Sequence of chain A:
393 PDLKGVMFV

Interface contacts:
Residue V25 in chain B interacts with residue M399 in chain A (closest heavy-atom distance 3.9 Å).
Residue R29 in chain B interacts with residue V398 in chain A (closest heavy-atom distance 3.4 Å).
Residue S154 in chain B interacts with residue M399 in chain A (closest heavy-atom distance 4.2 Å).
Residue R169 in chain B interacts with residue V398 in chain A (closest heavy-atom distance 4.3 Å).
Residue A156 in chain B is in contact with residue M399 in chain A (closest heavy-atom distance 4.9 Å).
Residue R29 in chain B contacts residue L395 in chain A (closest heavy-atom distance 3.8 Å).
Residue E26 in chain B interacts with residue M399 in chain A (closest heavy-atom distance 4.2 Å).
Residue R21 in chain B interacts with residue F400 in chain A (closest heavy-atom distance 4.1 Å).
Residue R21 in chain B contacts residue M399 in chain A (closest heavy-atom distance 4.3 Å).
Residue L22 in chain B interacts with residue M399 in chain A (closest heavy-atom distance 4.2 Å).
Residue R169 in chain B interacts with residue L395 in chain A (closest heavy-atom distance 4.7 Å).
Residue K33 in chain B contacts residue L395 in chain A (closest heavy-atom distance 4.5 Å).
Residue E26 in chain B contacts residue L395 in chain A (closest heavy-atom distance 3.1 Å).
Residue E30 in chain B is in contact with residue L395 in chain A (closest heavy-atom distance 4.8 Å).
Residue R21 in chain B interacts with residue K396 in chain A (closest heavy-atom distance 3.8 Å).
Residue L158 in chain B contacts residue V398 in chain A (closest heavy-atom distance 4.4 Å).
Residue G20 in chain B is in contact with residue F400 in chain A (closest heavy-atom distance 4.5 Å).
Residue R21 in chain B contacts residue L395 in chain A (closest heavy-atom distance 4.2 Å).
Residue R29 in chain B interacts with residue M399 in chain A (closest heavy-atom distance 4.8 Å).
Residue D152 in chain B contacts residue V398 in chain A (closest heavy-atom distance 4.0 Å).

Sequence of chain B:
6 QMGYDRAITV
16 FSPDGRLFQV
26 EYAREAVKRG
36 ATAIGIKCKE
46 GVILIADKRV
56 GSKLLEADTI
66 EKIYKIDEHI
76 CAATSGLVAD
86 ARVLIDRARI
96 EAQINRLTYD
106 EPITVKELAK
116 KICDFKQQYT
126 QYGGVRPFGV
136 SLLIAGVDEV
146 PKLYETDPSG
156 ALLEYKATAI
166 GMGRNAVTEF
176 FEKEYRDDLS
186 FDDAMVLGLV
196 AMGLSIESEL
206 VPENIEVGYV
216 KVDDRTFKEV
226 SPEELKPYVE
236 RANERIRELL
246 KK

The following describes two proteins that form a bound complex.